The following describes two proteins that form a bound complex.

Residue-level contacts at the interface:
Residue R231 in chain A is in contact with residue E580 in chain B (closest heavy-atom distance 3.5 Å).
Residue L230 in chain A contacts residue E580 in chain B (closest heavy-atom distance 4.1 Å).
Residue G201 in chain A is in contact with residue G583 in chain B (closest heavy-atom distance 4.6 Å).
Residue K227 in chain A contacts residue E580 in chain B (closest heavy-atom distance 3.8 Å).
Residue S200 in chain A contacts residue G583 in chain B (closest heavy-atom distance 2.5 Å).

Sequence of chain A:
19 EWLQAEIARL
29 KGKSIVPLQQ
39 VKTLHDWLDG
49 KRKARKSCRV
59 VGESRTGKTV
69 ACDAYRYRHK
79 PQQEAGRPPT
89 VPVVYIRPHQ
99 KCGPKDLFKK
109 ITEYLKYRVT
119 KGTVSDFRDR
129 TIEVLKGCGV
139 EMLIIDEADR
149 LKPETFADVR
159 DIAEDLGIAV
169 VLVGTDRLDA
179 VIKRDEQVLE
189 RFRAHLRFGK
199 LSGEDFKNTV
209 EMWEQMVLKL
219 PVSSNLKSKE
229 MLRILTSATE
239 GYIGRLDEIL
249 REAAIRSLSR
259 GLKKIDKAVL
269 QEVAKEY

Sequence of chain B:
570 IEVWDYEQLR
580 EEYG